Contacts between the two chains:
Residue W14 in the first protein is in contact with residue V3 in the second protein (closest heavy-atom distance 4.5 Å).
Residue V106 in the first protein interacts with residue C1 in the second protein (closest heavy-atom distance 4.0 Å).
Residue V106 in the first protein interacts with residue G2 in the second protein (closest heavy-atom distance 4.2 Å).
Residue Q101 in the first protein interacts with residue A5 in the second protein (closest heavy-atom distance 3.3 Å).
Residue T102 in the first protein is in contact with residue I6 in the second protein (closest heavy-atom distance 3.9 Å).
Residue C107 in the first protein contacts residue C1 in the second protein (closest heavy-atom distance 2.1 Å).
Residue A105 in the first protein contacts residue G2 in the second protein (closest heavy-atom distance 2.9 Å).
Residue V8 in the first protein is in contact with residue I6 in the second protein (closest heavy-atom distance 3.9 Å).
Residue S11 in the first protein is in contact with residue P4 in the second protein (closest heavy-atom distance 3.5 Å).
Residue Q101 in the first protein contacts residue I6 in the second protein (closest heavy-atom distance 4.0 Å).
Residue W14 in the first protein is in contact with residue P4 in the second protein (closest heavy-atom distance 3.8 Å).
Residue G10 in the first protein contacts residue I6 in the second protein (closest heavy-atom distance 4.0 Å).
Residue P9 in the first protein is in contact with residue I6 in the second protein (closest heavy-atom distance 3.8 Å).
Residue W14 in the first protein is in contact with residue G2 in the second protein (closest heavy-atom distance 4.0 Å).
Residue V8 in the first protein interacts with residue Q7 in the second protein (closest heavy-atom distance 4.8 Å).
Residue W12 in the first protein is in contact with residue P8 in the second protein (closest heavy-atom distance 3.5 Å).
Residue A105 in the first protein contacts residue C1 in the second protein (closest heavy-atom distance 3.7 Å).
Residue G10 in the first protein is in contact with residue P4 in the second protein (closest heavy-atom distance 4.8 Å).
Residue V8 in the first protein is in contact with residue V9 in the second protein (closest heavy-atom distance 4.3 Å).
Residue A105 in the first protein is in contact with residue V3 in the second protein (closest heavy-atom distance 5.0 Å).
Residue C107 in the first protein contacts residue G2 in the second protein (closest heavy-atom distance 3.5 Å).
Residue S11 in the first protein contacts residue P8 in the second protein (closest heavy-atom distance 3.5 Å).
Residue P13 in the first protein is in contact with residue P4 in the second protein (closest heavy-atom distance 3.6 Å).
Residue S11 in the first protein contacts residue Q7 in the second protein (closest heavy-atom distance 3.9 Å).
Residue S11 in the first protein interacts with residue I6 in the second protein (closest heavy-atom distance 3.3 Å).

These two protein chains interact to form a complex.

Sequence of the first protein:
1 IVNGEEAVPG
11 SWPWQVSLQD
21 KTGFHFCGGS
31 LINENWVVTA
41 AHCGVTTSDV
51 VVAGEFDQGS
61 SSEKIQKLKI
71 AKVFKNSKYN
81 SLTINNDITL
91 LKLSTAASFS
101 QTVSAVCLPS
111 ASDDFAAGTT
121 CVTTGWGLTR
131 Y

Sequence of the second protein:
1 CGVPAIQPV